The following describes two proteins that form a bound complex.

Interface contacts:
Residue E307 in chain A interacts with residue F201 in chain B (closest heavy-atom distance 3.0 Å).
Residue L439 in chain A interacts with residue F201 in chain B (closest heavy-atom distance 4.5 Å).
Residue Y438 in chain A contacts residue Q209 in chain B (closest heavy-atom distance 3.2 Å).
Residue Y311 in chain A is in contact with residue K203 in chain B (closest heavy-atom distance 3.6 Å).
Residue Y437 in chain A interacts with residue Q209 in chain B (closest heavy-atom distance 3.1 Å).
Residue Y438 in chain A is in contact with residue F201 in chain B (closest heavy-atom distance 3.9 Å).
Residue N436 in chain A interacts with residue Q209 in chain B (closest heavy-atom distance 2.3 Å).
Residue Y311 in chain A is in contact with residue F201 in chain B (closest heavy-atom distance 4.4 Å).
Residue Y438 in chain A contacts residue F200 in chain B (closest heavy-atom distance 3.7 Å).
Residue N436 in chain A is in contact with residue F201 in chain B (closest heavy-atom distance 3.5 Å).
Residue S435 in chain A contacts residue Q209 in chain B (closest heavy-atom distance 4.2 Å).

Sequence of chain A:
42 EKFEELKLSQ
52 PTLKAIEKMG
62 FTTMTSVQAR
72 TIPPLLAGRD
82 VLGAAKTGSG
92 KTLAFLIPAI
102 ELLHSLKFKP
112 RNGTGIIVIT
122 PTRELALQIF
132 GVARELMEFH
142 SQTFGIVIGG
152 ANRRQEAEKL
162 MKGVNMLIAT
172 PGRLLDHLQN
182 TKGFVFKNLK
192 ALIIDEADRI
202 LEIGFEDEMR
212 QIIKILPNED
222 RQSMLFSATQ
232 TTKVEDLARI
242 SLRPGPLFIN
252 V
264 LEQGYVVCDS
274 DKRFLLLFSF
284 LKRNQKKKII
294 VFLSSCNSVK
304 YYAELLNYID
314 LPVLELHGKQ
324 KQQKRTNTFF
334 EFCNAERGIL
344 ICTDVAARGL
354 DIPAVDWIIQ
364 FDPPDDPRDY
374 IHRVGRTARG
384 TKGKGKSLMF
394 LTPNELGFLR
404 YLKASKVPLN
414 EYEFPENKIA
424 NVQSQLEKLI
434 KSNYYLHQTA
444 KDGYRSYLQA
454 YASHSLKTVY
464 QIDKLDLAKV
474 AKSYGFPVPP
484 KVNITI

Sequence of chain B:
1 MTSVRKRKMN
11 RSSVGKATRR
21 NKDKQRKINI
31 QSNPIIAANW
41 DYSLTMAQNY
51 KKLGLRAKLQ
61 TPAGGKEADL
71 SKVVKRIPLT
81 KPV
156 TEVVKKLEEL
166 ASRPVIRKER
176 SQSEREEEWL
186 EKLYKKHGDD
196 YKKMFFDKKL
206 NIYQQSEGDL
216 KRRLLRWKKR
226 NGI